Contacts between the two chains:
Residue A304 in the first protein contacts residue R293 in the second protein (closest heavy-atom distance 3.7 Å).
Residue T307 in the first protein interacts with residue R293 in the second protein (closest heavy-atom distance 3.2 Å).
Residue Y97 in the first protein interacts with residue W318 in the second protein (closest heavy-atom distance 3.7 Å).
Residue F114 in the first protein contacts residue M289 in the second protein (closest heavy-atom distance 4.1 Å).
Residue F98 in the first protein interacts with residue W318 in the second protein (closest heavy-atom distance 3.8 Å).
Residue L178 in the first protein contacts residue Y311 in the second protein (closest heavy-atom distance 4.5 Å).
Residue T307 in the first protein contacts residue V292 in the second protein (closest heavy-atom distance 4.2 Å).
Residue R104 in the first protein interacts with residue G304 in the second protein (closest heavy-atom distance 3.1 Å).
Residue L107 in the first protein contacts residue F301 in the second protein (closest heavy-atom distance 3.6 Å).
Residue R104 in the first protein interacts with residue G305 in the second protein (closest heavy-atom distance 3.9 Å).
Residue T170 in the first protein interacts with residue A319 in the second protein (closest heavy-atom distance 3.2 Å).
Residue S177 in the first protein interacts with residue F317 in the second protein (closest heavy-atom distance 3.9 Å).
Residue R174 in the first protein interacts with residue Y316 in the second protein (closest heavy-atom distance 4.1 Å).
Residue P109 in the first protein is in contact with residue F301 in the second protein (closest heavy-atom distance 3.8 Å).
Residue L178 in the first protein contacts residue R309 in the second protein (closest heavy-atom distance 3.4 Å).
Residue R104 in the first protein contacts residue H300 in the second protein (closest heavy-atom distance 4.1 Å).
Residue K124 in the first protein is in contact with residue W287 in the second protein (closest heavy-atom distance 3.6 Å).
Residue K309 in the first protein is in contact with residue G295 in the second protein (closest heavy-atom distance 4.0 Å).
Residue R174 in the first protein contacts residue F317 in the second protein (closest heavy-atom distance 3.4 Å).
Residue S177 in the first protein is in contact with residue Y316 in the second protein (closest heavy-atom distance 3.5 Å).
Residue P109 in the first protein contacts residue Y298 in the second protein (closest heavy-atom distance 3.7 Å).
Residue T307 in the first protein contacts residue D294 in the second protein (closest heavy-atom distance 3.3 Å).
Residue T307 in the first protein contacts residue A291 in the second protein (closest heavy-atom distance 3.7 Å).
Residue K309 in the first protein interacts with residue D294 in the second protein (closest heavy-atom distance 3.7 Å).
Residue N302 in the first protein contacts residue R293 in the second protein (closest heavy-atom distance 3.0 Å).
Residue Y97 in the first protein is in contact with residue N307 in the second protein (closest heavy-atom distance 3.2 Å).
Residue N305 in the first protein is in contact with residue R293 in the second protein (closest heavy-atom distance 2.9 Å).
Residue R127 in the first protein contacts residue L283 in the second protein (closest heavy-atom distance 3.8 Å).
Residue K117 in the first protein interacts with residue M289 in the second protein (closest heavy-atom distance 4.0 Å).
Residue S179 in the first protein interacts with residue Y311 in the second protein (closest heavy-atom distance 4.6 Å).
Residue R121 in the first protein contacts residue W287 in the second protein (closest heavy-atom distance 4.1 Å).
Residue Y110 in the first protein contacts residue Y290 in the second protein (closest heavy-atom distance 4.5 Å).
Residue K124 in the first protein interacts with residue L283 in the second protein (closest heavy-atom distance 3.5 Å).
Residue M169 in the first protein is in contact with residue W318 in the second protein (closest heavy-atom distance 3.8 Å).
Residue G128 in the first protein interacts with residue L283 in the second protein (closest heavy-atom distance 3.6 Å).
Residue M169 in the first protein interacts with residue A319 in the second protein (closest heavy-atom distance 3.2 Å).
Residue R95 in the first protein contacts residue N307 in the second protein (closest heavy-atom distance 3.4 Å).
Residue D301 in the first protein contacts residue R293 in the second protein (closest heavy-atom distance 3.5 Å).
Residue E100 in the first protein is in contact with residue G305 in the second protein (closest heavy-atom distance 4.3 Å).
Residue H108 in the first protein is in contact with residue Y298 in the second protein (closest heavy-atom distance 3.7 Å).
Residue K124 in the first protein interacts with residue R286 in the second protein (closest heavy-atom distance 4.7 Å).
Residue K308 in the first protein interacts with residue D294 in the second protein (closest heavy-atom distance 3.5 Å).
Residue H108 in the first protein contacts residue F301 in the second protein (closest heavy-atom distance 4.7 Å).
Residue G303 in the first protein is in contact with residue R293 in the second protein (closest heavy-atom distance 3.8 Å).
Residue R104 in the first protein is in contact with residue K302 in the second protein (closest heavy-atom distance 3.4 Å).
Residue A120 in the first protein is in contact with residue W287 in the second protein (closest heavy-atom distance 3.8 Å).
Residue G128 in the first protein is in contact with residue R280 in the second protein (closest heavy-atom distance 3.4 Å).
Residue D168 in the first protein is in contact with residue A319 in the second protein (closest heavy-atom distance 4.5 Å).
Residue L107 in the first protein is in contact with residue Y298 in the second protein (closest heavy-atom distance 3.6 Å).
Residue T176 in the first protein is in contact with residue Y316 in the second protein (closest heavy-atom distance 3.5 Å).
Residue K309 in the first protein contacts residue V296 in the second protein (closest heavy-atom distance 3.6 Å).
Residue K306 in the first protein is in contact with residue R293 in the second protein (closest heavy-atom distance 3.2 Å).
Residue K124 in the first protein contacts residue L285 in the second protein (closest heavy-atom distance 3.1 Å).
Residue R104 in the first protein is in contact with residue F301 in the second protein (closest heavy-atom distance 3.3 Å).
Residue L178 in the first protein is in contact with residue Q312 in the second protein (closest heavy-atom distance 3.3 Å).
Residue A103 in the first protein is in contact with residue F301 in the second protein (closest heavy-atom distance 4.0 Å).
Residue S177 in the first protein contacts residue Q312 in the second protein (closest heavy-atom distance 3.6 Å).
Residue L129 in the first protein is in contact with residue R280 in the second protein (closest heavy-atom distance 3.5 Å).
Residue L113 in the first protein is in contact with residue M289 in the second protein (closest heavy-atom distance 4.0 Å).
Residue Y97 in the first protein is in contact with residue F313 in the second protein (closest heavy-atom distance 4.3 Å).

Sequence of the second protein:
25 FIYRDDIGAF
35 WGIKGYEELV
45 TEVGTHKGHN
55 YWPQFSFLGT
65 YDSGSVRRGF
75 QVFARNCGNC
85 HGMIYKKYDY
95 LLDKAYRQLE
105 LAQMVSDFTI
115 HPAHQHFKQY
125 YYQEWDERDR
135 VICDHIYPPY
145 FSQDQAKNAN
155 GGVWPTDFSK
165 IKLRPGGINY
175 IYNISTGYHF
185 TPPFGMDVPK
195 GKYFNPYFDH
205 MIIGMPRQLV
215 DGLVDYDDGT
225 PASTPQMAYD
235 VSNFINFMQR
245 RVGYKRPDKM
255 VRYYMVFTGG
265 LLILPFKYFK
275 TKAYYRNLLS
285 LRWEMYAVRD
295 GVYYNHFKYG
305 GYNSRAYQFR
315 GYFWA

Sequence of the first protein:
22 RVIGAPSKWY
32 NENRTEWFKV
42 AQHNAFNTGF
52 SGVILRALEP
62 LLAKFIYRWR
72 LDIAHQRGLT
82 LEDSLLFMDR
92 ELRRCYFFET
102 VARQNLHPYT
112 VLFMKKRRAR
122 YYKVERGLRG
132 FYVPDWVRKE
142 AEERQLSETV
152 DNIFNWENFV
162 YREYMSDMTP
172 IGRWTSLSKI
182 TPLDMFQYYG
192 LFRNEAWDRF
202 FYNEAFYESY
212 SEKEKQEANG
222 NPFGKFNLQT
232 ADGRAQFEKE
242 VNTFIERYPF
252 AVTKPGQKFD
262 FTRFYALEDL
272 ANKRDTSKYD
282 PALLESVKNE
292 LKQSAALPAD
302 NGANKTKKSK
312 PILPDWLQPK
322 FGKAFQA

The following describes two proteins that form a bound complex.